These two protein chains interact to form a complex.

Sequence of the first protein:
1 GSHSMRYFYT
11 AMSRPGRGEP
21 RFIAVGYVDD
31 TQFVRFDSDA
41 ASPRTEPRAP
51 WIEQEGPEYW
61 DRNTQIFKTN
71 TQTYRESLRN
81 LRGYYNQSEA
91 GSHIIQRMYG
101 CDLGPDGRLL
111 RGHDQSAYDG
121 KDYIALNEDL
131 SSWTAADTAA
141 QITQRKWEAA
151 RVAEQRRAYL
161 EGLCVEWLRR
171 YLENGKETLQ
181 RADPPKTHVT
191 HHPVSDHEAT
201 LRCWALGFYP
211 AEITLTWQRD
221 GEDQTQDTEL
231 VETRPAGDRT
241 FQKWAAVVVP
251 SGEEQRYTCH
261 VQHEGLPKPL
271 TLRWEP

Sequence of the second protein:
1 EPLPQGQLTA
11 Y

Contacts between the two chains:
Residue R62 in the first protein contacts residue E1 in the second protein (closest heavy-atom distance 2.6 Å).
Residue Y159 in the first protein is in contact with residue E1 in the second protein (closest heavy-atom distance 2.5 Å).
Residue T73 in the first protein interacts with residue T9 in the second protein (closest heavy-atom distance 4.2 Å).
Residue N63 in the first protein contacts residue E1 in the second protein (closest heavy-atom distance 3.2 Å).
Residue K146 in the first protein contacts residue Y11 in the second protein (closest heavy-atom distance 2.8 Å).
Residue T73 in the first protein interacts with residue A10 in the second protein (closest heavy-atom distance 3.7 Å).
Residue L81 in the first protein interacts with residue Y11 in the second protein (closest heavy-atom distance 3.6 Å).
Residue F67 in the first protein is in contact with residue P2 in the second protein (closest heavy-atom distance 3.8 Å).
Residue F33 in the first protein contacts residue E1 in the second protein (closest heavy-atom distance 4.6 Å).
Residue Q96 in the first protein is in contact with residue Y11 in the second protein (closest heavy-atom distance 4.6 Å).
Residue I66 in the first protein contacts residue L3 in the second protein (closest heavy-atom distance 3.5 Å).
Residue Y74 in the first protein contacts residue Y11 in the second protein (closest heavy-atom distance 3.3 Å).
Residue E76 in the first protein is in contact with residue A10 in the second protein (closest heavy-atom distance 3.7 Å).
Residue N80 in the first protein interacts with residue Y11 in the second protein (closest heavy-atom distance 2.9 Å).
Residue R156 in the first protein interacts with residue L3 in the second protein (closest heavy-atom distance 3.7 Å).
Residue Q155 in the first protein is in contact with residue G6 in the second protein (closest heavy-atom distance 4.2 Å).
Residue I66 in the first protein interacts with residue P2 in the second protein (closest heavy-atom distance 3.8 Å).
Residue Y99 in the first protein is in contact with residue L3 in the second protein (closest heavy-atom distance 3.0 Å).
Residue S77 in the first protein interacts with residue Y11 in the second protein (closest heavy-atom distance 2.9 Å).
Residue Y99 in the first protein is in contact with residue P2 in the second protein (closest heavy-atom distance 3.2 Å).
Residue N63 in the first protein is in contact with residue P2 in the second protein (closest heavy-atom distance 3.0 Å).
Residue R97 in the first protein is in contact with residue Y11 in the second protein (closest heavy-atom distance 3.4 Å).
Residue W167 in the first protein is in contact with residue E1 in the second protein (closest heavy-atom distance 3.3 Å).
Residue I66 in the first protein interacts with residue E1 in the second protein (closest heavy-atom distance 4.5 Å).
Residue T69 in the first protein contacts residue Q5 in the second protein (closest heavy-atom distance 2.5 Å).
Residue I66 in the first protein interacts with residue P4 in the second protein (closest heavy-atom distance 4.4 Å).
Residue D114 in the first protein contacts residue L3 in the second protein (closest heavy-atom distance 4.2 Å).
Residue Q155 in the first protein is in contact with residue Q7 in the second protein (closest heavy-atom distance 3.2 Å).
Residue L163 in the first protein contacts residue P4 in the second protein (closest heavy-atom distance 3.9 Å).
Residue Y159 in the first protein contacts residue P4 in the second protein (closest heavy-atom distance 3.8 Å).
Residue S77 in the first protein interacts with residue A10 in the second protein (closest heavy-atom distance 3.5 Å).
Residue W147 in the first protein is in contact with residue A10 in the second protein (closest heavy-atom distance 3.0 Å).
Residue T143 in the first protein is in contact with residue Y11 in the second protein (closest heavy-atom distance 2.7 Å).
Residue S116 in the first protein is in contact with residue Y11 in the second protein (closest heavy-atom distance 2.7 Å).
Residue Q155 in the first protein contacts residue L3 in the second protein (closest heavy-atom distance 4.2 Å).
Residue A150 in the first protein is in contact with residue Q7 in the second protein (closest heavy-atom distance 4.0 Å).
Residue Y7 in the first protein interacts with residue P2 in the second protein (closest heavy-atom distance 3.4 Å).
Residue I95 in the first protein contacts residue Y11 in the second protein (closest heavy-atom distance 3.9 Å).
Residue A150 in the first protein contacts residue T9 in the second protein (closest heavy-atom distance 4.0 Å).
Residue T69 in the first protein contacts residue L8 in the second protein (closest heavy-atom distance 4.6 Å).
Residue T73 in the first protein contacts residue L8 in the second protein (closest heavy-atom distance 3.4 Å).
Residue I66 in the first protein interacts with residue Q5 in the second protein (closest heavy-atom distance 3.3 Å).
Residue I124 in the first protein contacts residue Y11 in the second protein (closest heavy-atom distance 4.6 Å).
Residue Y159 in the first protein contacts residue P2 in the second protein (closest heavy-atom distance 3.5 Å).
Residue Y84 in the first protein interacts with residue Y11 in the second protein (closest heavy-atom distance 2.8 Å).
Residue K146 in the first protein is in contact with residue A10 in the second protein (closest heavy-atom distance 3.7 Å).
Residue Y159 in the first protein interacts with residue L3 in the second protein (closest heavy-atom distance 3.3 Å).
Residue Y59 in the first protein is in contact with residue E1 in the second protein (closest heavy-atom distance 3.5 Å).
Residue W147 in the first protein contacts residue Y11 in the second protein (closest heavy-atom distance 3.8 Å).
Residue Y123 in the first protein contacts residue Y11 in the second protein (closest heavy-atom distance 3.8 Å).
Residue Q65 in the first protein contacts residue Q5 in the second protein (closest heavy-atom distance 2.8 Å).
Residue W147 in the first protein interacts with residue T9 in the second protein (closest heavy-atom distance 3.6 Å).
Residue M5 in the first protein is in contact with residue E1 in the second protein (closest heavy-atom distance 3.7 Å).
Residue V152 in the first protein is in contact with residue T9 in the second protein (closest heavy-atom distance 3.9 Å).
Residue N80 in the first protein interacts with residue A10 in the second protein (closest heavy-atom distance 4.0 Å).
Residue Y171 in the first protein interacts with residue E1 in the second protein (closest heavy-atom distance 2.7 Å).
Residue K146 in the first protein is in contact with residue T9 in the second protein (closest heavy-atom distance 4.6 Å).
Residue Y9 in the first protein interacts with residue P2 in the second protein (closest heavy-atom distance 3.9 Å).
Residue Y7 in the first protein contacts residue E1 in the second protein (closest heavy-atom distance 2.9 Å).
Residue R97 in the first protein is in contact with residue L3 in the second protein (closest heavy-atom distance 3.1 Å).